This data describes a binding interaction between two proteins.

Interface contacts:
Residue H199 in the first protein is in contact with residue S178 in the second protein (closest heavy-atom distance 3.8 Å).
Residue V198 in the first protein is in contact with residue A177 in the second protein (closest heavy-atom distance 4.5 Å).
Residue S178 in the first protein is in contact with residue H199 in the second protein (closest heavy-atom distance 3.8 Å).
Residue V200 in the first protein is in contact with residue V180 in the second protein (closest heavy-atom distance 4.0 Å).
Residue G225 in the first protein is in contact with residue Q205 in the second protein (closest heavy-atom distance 3.4 Å).
Residue A177 in the first protein is in contact with residue H199 in the second protein (closest heavy-atom distance 2.8 Å).
Residue P197 in the first protein is in contact with residue D182 in the second protein (closest heavy-atom distance 4.5 Å).
Residue V200 in the first protein is in contact with residue A177 in the second protein (closest heavy-atom distance 2.9 Å).
Residue K63 in the first protein contacts residue D182 in the second protein (closest heavy-atom distance 3.7 Å).
Residue Q205 in the first protein contacts residue P224 in the second protein (closest heavy-atom distance 3.7 Å).
Residue G201 in the first protein is in contact with residue V227 in the second protein (closest heavy-atom distance 4.8 Å).
Residue A184 in the first protein contacts residue A184 in the second protein (closest heavy-atom distance 3.0 Å).
Residue H199 in the first protein is in contact with residue A177 in the second protein (closest heavy-atom distance 2.8 Å).
Residue V200 in the first protein interacts with residue V200 in the second protein (closest heavy-atom distance 4.5 Å).
Residue V200 in the first protein contacts residue V227 in the second protein (closest heavy-atom distance 3.7 Å).
Residue A177 in the first protein is in contact with residue V198 in the second protein (closest heavy-atom distance 4.5 Å).
Residue A202 in the first protein contacts residue A177 in the second protein (closest heavy-atom distance 3.4 Å).
Residue D182 in the first protein is in contact with residue V198 in the second protein (closest heavy-atom distance 4.6 Å).
Residue A181 in the first protein interacts with residue P197 in the second protein (closest heavy-atom distance 3.1 Å).
Residue V227 in the first protein interacts with residue V200 in the second protein (closest heavy-atom distance 3.7 Å).
Residue V227 in the first protein interacts with residue G201 in the second protein (closest heavy-atom distance 4.8 Å).
Residue A184 in the first protein interacts with residue T185 in the second protein (closest heavy-atom distance 3.6 Å).
Residue Q205 in the first protein contacts residue G225 in the second protein (closest heavy-atom distance 3.4 Å).
Residue A181 in the first protein is in contact with residue A184 in the second protein (closest heavy-atom distance 4.2 Å).
Residue V198 in the first protein contacts residue S178 in the second protein (closest heavy-atom distance 3.6 Å).
Residue A202 in the first protein contacts residue V227 in the second protein (closest heavy-atom distance 4.8 Å).
Residue T185 in the first protein contacts residue A184 in the second protein (closest heavy-atom distance 3.6 Å).
Residue V200 in the first protein contacts residue A181 in the second protein (closest heavy-atom distance 4.4 Å).
Residue A184 in the first protein is in contact with residue A181 in the second protein (closest heavy-atom distance 4.2 Å).
Residue A177 in the first protein contacts residue A202 in the second protein (closest heavy-atom distance 3.4 Å).
Residue P197 in the first protein interacts with residue A181 in the second protein (closest heavy-atom distance 3.1 Å).
Residue A177 in the first protein contacts residue V200 in the second protein (closest heavy-atom distance 2.9 Å).
Residue V180 in the first protein is in contact with residue V200 in the second protein (closest heavy-atom distance 4.0 Å).
Residue P224 in the first protein contacts residue Q205 in the second protein (closest heavy-atom distance 3.7 Å).
Residue D182 in the first protein interacts with residue P197 in the second protein (closest heavy-atom distance 4.5 Å).
Residue A177 in the first protein is in contact with residue Q205 in the second protein (closest heavy-atom distance 4.8 Å).
Residue G188 in the first protein is in contact with residue T185 in the second protein (closest heavy-atom distance 4.4 Å).
Residue T185 in the first protein is in contact with residue T185 in the second protein (closest heavy-atom distance 4.8 Å).
Residue Q205 in the first protein interacts with residue A177 in the second protein (closest heavy-atom distance 4.8 Å).
Residue D182 in the first protein interacts with residue K63 in the second protein (closest heavy-atom distance 3.7 Å).
Residue S178 in the first protein is in contact with residue V198 in the second protein (closest heavy-atom distance 3.6 Å).
Residue T185 in the first protein contacts residue G188 in the second protein (closest heavy-atom distance 4.4 Å).
Residue A181 in the first protein interacts with residue V200 in the second protein (closest heavy-atom distance 4.4 Å).
Residue A177 in the first protein interacts with residue G201 in the second protein (closest heavy-atom distance 4.4 Å).
Residue A202 in the first protein contacts residue G225 in the second protein (closest heavy-atom distance 3.8 Å).
Residue V227 in the first protein interacts with residue A202 in the second protein (closest heavy-atom distance 4.8 Å).
Residue V198 in the first protein interacts with residue D182 in the second protein (closest heavy-atom distance 4.6 Å).
Residue G225 in the first protein interacts with residue A202 in the second protein (closest heavy-atom distance 3.8 Å).
Residue G201 in the first protein is in contact with residue A177 in the second protein (closest heavy-atom distance 4.4 Å).

Sequence of the first protein:
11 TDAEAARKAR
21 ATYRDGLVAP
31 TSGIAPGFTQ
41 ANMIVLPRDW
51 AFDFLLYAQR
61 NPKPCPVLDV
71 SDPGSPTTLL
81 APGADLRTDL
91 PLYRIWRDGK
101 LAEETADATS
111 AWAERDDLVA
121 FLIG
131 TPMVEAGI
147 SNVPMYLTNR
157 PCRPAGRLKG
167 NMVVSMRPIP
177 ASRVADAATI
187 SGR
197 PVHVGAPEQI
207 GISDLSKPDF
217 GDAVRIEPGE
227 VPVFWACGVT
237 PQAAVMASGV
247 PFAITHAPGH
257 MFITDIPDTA

Sequence of the second protein:
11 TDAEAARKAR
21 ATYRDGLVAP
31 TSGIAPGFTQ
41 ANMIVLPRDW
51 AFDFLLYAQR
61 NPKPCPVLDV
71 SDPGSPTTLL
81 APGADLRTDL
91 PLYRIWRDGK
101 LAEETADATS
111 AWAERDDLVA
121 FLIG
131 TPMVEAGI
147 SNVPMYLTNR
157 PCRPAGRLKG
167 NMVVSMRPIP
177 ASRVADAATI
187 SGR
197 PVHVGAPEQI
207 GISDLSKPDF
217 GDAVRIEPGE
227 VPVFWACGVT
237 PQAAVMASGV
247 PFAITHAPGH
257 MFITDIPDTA